Sequence of protein 1:
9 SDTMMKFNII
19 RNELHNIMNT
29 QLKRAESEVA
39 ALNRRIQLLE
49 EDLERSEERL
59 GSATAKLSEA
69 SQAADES

This data describes a binding interaction between two proteins.

Contacts between the two chains:
Residue L5 in protein 2 is in contact with residue L65 in protein 1 (closest heavy-atom distance 4.3 Å).
Residue L19 in protein 2 interacts with residue L47 in protein 1 (closest heavy-atom distance 3.6 Å).
Residue Q11 in protein 2 interacts with residue R57 in protein 1 (closest heavy-atom distance 2.3 Å).
Residue E53 in protein 2 interacts with residue K14 in protein 1 (closest heavy-atom distance 3.2 Å).
Residue L26 in protein 2 interacts with residue R43 in protein 1 (closest heavy-atom distance 3.6 Å).
Residue L37 in protein 2 contacts residue A33 in protein 1 (closest heavy-atom distance 4.1 Å).
Residue A54 in protein 2 contacts residue K14 in protein 1 (closest heavy-atom distance 3.8 Å).
Residue R36 in protein 2 is in contact with residue E36 in protein 1 (closest heavy-atom distance 4.2 Å).
Residue D61 in protein 2 interacts with residue T11 in protein 1 (closest heavy-atom distance 3.0 Å).
Residue V15 in protein 2 is in contact with residue R57 in protein 1 (closest heavy-atom distance 3.7 Å).
Residue N8 in protein 2 contacts residue R57 in protein 1 (closest heavy-atom distance 3.3 Å).
Residue L5 in protein 2 contacts residue A61 in protein 1 (closest heavy-atom distance 4.3 Å).
Residue L26 in protein 2 interacts with residue I44 in protein 1 (closest heavy-atom distance 3.8 Å).
Residue A54 in protein 2 interacts with residue F15 in protein 1 (closest heavy-atom distance 3.5 Å).
Residue L19 in protein 2 interacts with residue D50 in protein 1 (closest heavy-atom distance 3.7 Å).
Residue A50 in protein 2 contacts residue I18 in protein 1 (closest heavy-atom distance 3.5 Å).
Residue T40 in protein 2 contacts residue I25 in protein 1 (closest heavy-atom distance 3.6 Å).
Residue E29 in protein 2 is in contact with residue L40 in protein 1 (closest heavy-atom distance 3.4 Å).
Residue H16 in protein 2 is in contact with residue S54 in protein 1 (closest heavy-atom distance 2.9 Å).
Residue R43 in protein 2 is in contact with residue I25 in protein 1 (closest heavy-atom distance 3.5 Å).
Residue R43 in protein 2 is in contact with residue E21 in protein 1 (closest heavy-atom distance 2.7 Å).
Residue L5 in protein 2 interacts with residue K64 in protein 1 (closest heavy-atom distance 3.7 Å).
Residue L12 in protein 2 is in contact with residue A61 in protein 1 (closest heavy-atom distance 4.5 Å).
Residue V44 in protein 2 is in contact with residue I25 in protein 1 (closest heavy-atom distance 4.2 Å).
Residue R43 in protein 2 contacts residue N24 in protein 1 (closest heavy-atom distance 3.5 Å).
Residue L47 in protein 2 contacts residue E21 in protein 1 (closest heavy-atom distance 4.1 Å).
Residue L47 in protein 2 contacts residue I18 in protein 1 (closest heavy-atom distance 4.1 Å).
Residue G57 in protein 2 contacts residue T11 in protein 1 (closest heavy-atom distance 3.3 Å).
Residue T40 in protein 2 interacts with residue L30 in protein 1 (closest heavy-atom distance 4.2 Å).
Residue L19 in protein 2 contacts residue S54 in protein 1 (closest heavy-atom distance 4.4 Å).
Residue D22 in protein 2 is in contact with residue L47 in protein 1 (closest heavy-atom distance 4.3 Å).
Residue L51 in protein 2 interacts with residue F15 in protein 1 (closest heavy-atom distance 3.9 Å).
Residue E29 in protein 2 is in contact with residue R43 in protein 1 (closest heavy-atom distance 2.6 Å).
Residue L26 in protein 2 interacts with residue L47 in protein 1 (closest heavy-atom distance 3.8 Å).
Residue R36 in protein 2 is in contact with residue Q29 in protein 1 (closest heavy-atom distance 4.1 Å).
Residue K55 in protein 2 is in contact with residue F15 in protein 1 (closest heavy-atom distance 4.4 Å).
Residue L12 in protein 2 contacts residue R57 in protein 1 (closest heavy-atom distance 3.9 Å).
Residue L19 in protein 2 contacts residue L51 in protein 1 (closest heavy-atom distance 3.7 Å).
Residue L33 in protein 2 interacts with residue E36 in protein 1 (closest heavy-atom distance 4.3 Å).
Residue L12 in protein 2 interacts with residue L58 in protein 1 (closest heavy-atom distance 3.7 Å).
Residue L30 in protein 2 interacts with residue L40 in protein 1 (closest heavy-atom distance 3.6 Å).
Residue D25 in protein 2 contacts residue R43 in protein 1 (closest heavy-atom distance 3.9 Å).
Residue A54 in protein 2 is in contact with residue I18 in protein 1 (closest heavy-atom distance 4.2 Å).
Residue A58 in protein 2 contacts residue F15 in protein 1 (closest heavy-atom distance 4.2 Å).
Residue L9 in protein 2 contacts residue A61 in protein 1 (closest heavy-atom distance 4.0 Å).
Residue L12 in protein 2 interacts with residue S54 in protein 1 (closest heavy-atom distance 4.0 Å).
Residue L47 in protein 2 is in contact with residue I25 in protein 1 (closest heavy-atom distance 3.7 Å).
Residue N8 in protein 2 interacts with residue A61 in protein 1 (closest heavy-atom distance 4.0 Å).
Residue A58 in protein 2 contacts residue T11 in protein 1 (closest heavy-atom distance 3.7 Å).
Residue L33 in protein 2 contacts residue L40 in protein 1 (closest heavy-atom distance 3.7 Å).
Residue L26 in protein 2 interacts with residue L40 in protein 1 (closest heavy-atom distance 3.7 Å).
Residue T40 in protein 2 contacts residue Q29 in protein 1 (closest heavy-atom distance 3.0 Å).
Residue H16 in protein 2 contacts residue L58 in protein 1 (closest heavy-atom distance 3.8 Å).
Residue L33 in protein 2 interacts with residue A33 in protein 1 (closest heavy-atom distance 4.2 Å).
Residue L47 in protein 2 is in contact with residue L22 in protein 1 (closest heavy-atom distance 3.8 Å).
Residue L33 in protein 2 is in contact with residue V37 in protein 1 (closest heavy-atom distance 3.4 Å).
Residue N23 in protein 2 contacts residue L47 in protein 1 (closest heavy-atom distance 3.8 Å).
Residue L51 in protein 2 interacts with residue I18 in protein 1 (closest heavy-atom distance 3.7 Å).
Residue A54 in protein 2 interacts with residue T11 in protein 1 (closest heavy-atom distance 4.0 Å).
Residue L30 in protein 2 contacts residue I44 in protein 1 (closest heavy-atom distance 4.0 Å).

Sequence of protein 2:
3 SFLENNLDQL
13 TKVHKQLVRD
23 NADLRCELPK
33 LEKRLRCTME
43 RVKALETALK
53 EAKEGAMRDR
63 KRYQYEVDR